Interface contacts:
Residue Y59 in protein 2 is in contact with residue Q1 in protein 1 (closest heavy-atom distance 3.9 Å).
Residue Y155 in protein 2 interacts with residue P6 in protein 1 (closest heavy-atom distance 4.7 Å).
Residue Y155 in protein 2 contacts residue P4 in protein 1 (closest heavy-atom distance 3.4 Å).
Residue W147 in protein 2 interacts with residue D8 in protein 1 (closest heavy-atom distance 2.6 Å).
Residue T80 in protein 2 contacts residue L9 in protein 1 (closest heavy-atom distance 4.1 Å).
Residue W73 in protein 2 interacts with residue F7 in protein 1 (closest heavy-atom distance 2.4 Å).
Residue I63 in protein 2 contacts residue Q1 in protein 1 (closest heavy-atom distance 3.3 Å).
Residue V66 in protein 2 is in contact with residue S3 in protein 1 (closest heavy-atom distance 4.6 Å).
Residue K146 in protein 2 contacts residue D8 in protein 1 (closest heavy-atom distance 4.1 Å).
Residue W73 in protein 2 contacts residue D8 in protein 1 (closest heavy-atom distance 3.8 Å).
Residue Y7 in protein 2 is in contact with residue Q1 in protein 1 (closest heavy-atom distance 4.7 Å).
Residue Y156 in protein 2 interacts with residue P6 in protein 1 (closest heavy-atom distance 3.3 Å).
Residue Y156 in protein 2 interacts with residue S3 in protein 1 (closest heavy-atom distance 4.5 Å).
Residue Y7 in protein 2 contacts residue L2 in protein 1 (closest heavy-atom distance 3.6 Å).
Residue E163 in protein 2 is in contact with residue Q1 in protein 1 (closest heavy-atom distance 3.0 Å).
Residue W73 in protein 2 interacts with residue L9 in protein 1 (closest heavy-atom distance 3.8 Å).
Residue R97 in protein 2 is in contact with residue P4 in protein 1 (closest heavy-atom distance 4.2 Å).
Residue Y45 in protein 2 is in contact with residue L2 in protein 1 (closest heavy-atom distance 3.8 Å).
Residue Y99 in protein 2 interacts with residue L2 in protein 1 (closest heavy-atom distance 3.5 Å).
Residue Y159 in protein 2 contacts residue S3 in protein 1 (closest heavy-atom distance 3.6 Å).
Residue Y155 in protein 2 is in contact with residue F7 in protein 1 (closest heavy-atom distance 3.4 Å).
Residue F116 in protein 2 is in contact with residue L9 in protein 1 (closest heavy-atom distance 4.5 Å).
Residue Y84 in protein 2 contacts residue L9 in protein 1 (closest heavy-atom distance 3.0 Å).
Residue Y99 in protein 2 contacts residue S3 in protein 1 (closest heavy-atom distance 3.1 Å).
Residue R97 in protein 2 interacts with residue P6 in protein 1 (closest heavy-atom distance 4.1 Å).
Residue N77 in protein 2 contacts residue L9 in protein 1 (closest heavy-atom distance 2.9 Å).
Residue G151 in protein 2 interacts with residue F7 in protein 1 (closest heavy-atom distance 4.4 Å).
Residue A150 in protein 2 interacts with residue F7 in protein 1 (closest heavy-atom distance 3.7 Å).
Residue N77 in protein 2 is in contact with residue F7 in protein 1 (closest heavy-atom distance 4.9 Å).
Residue T143 in protein 2 contacts residue D8 in protein 1 (closest heavy-atom distance 4.5 Å).
Residue Q70 in protein 2 contacts residue F5 in protein 1 (closest heavy-atom distance 3.8 Å).
Residue W147 in protein 2 is in contact with residue L9 in protein 1 (closest heavy-atom distance 3.8 Å).
Residue V66 in protein 2 is in contact with residue L2 in protein 1 (closest heavy-atom distance 3.8 Å).
Residue E114 in protein 2 contacts residue S3 in protein 1 (closest heavy-atom distance 4.5 Å).
Residue Y155 in protein 2 interacts with residue F5 in protein 1 (closest heavy-atom distance 2.6 Å).
Residue E163 in protein 2 contacts residue L2 in protein 1 (closest heavy-atom distance 4.0 Å).
Residue W147 in protein 2 contacts residue F7 in protein 1 (closest heavy-atom distance 3.5 Å).
Residue W73 in protein 2 is in contact with residue F5 in protein 1 (closest heavy-atom distance 3.9 Å).
Residue Y159 in protein 2 interacts with residue L2 in protein 1 (closest heavy-atom distance 3.3 Å).
Residue Q70 in protein 2 is in contact with residue P6 in protein 1 (closest heavy-atom distance 3.6 Å).
Residue Y156 in protein 2 contacts residue F7 in protein 1 (closest heavy-atom distance 3.2 Å).
Residue Y123 in protein 2 interacts with residue L9 in protein 1 (closest heavy-atom distance 4.1 Å).
Residue K146 in protein 2 is in contact with residue L9 in protein 1 (closest heavy-atom distance 3.1 Å).
Residue I63 in protein 2 interacts with residue L2 in protein 1 (closest heavy-atom distance 3.6 Å).
Residue F116 in protein 2 interacts with residue P6 in protein 1 (closest heavy-atom distance 4.9 Å).
Residue T143 in protein 2 interacts with residue L9 in protein 1 (closest heavy-atom distance 3.1 Å).
Residue A152 in protein 2 contacts residue F7 in protein 1 (closest heavy-atom distance 3.7 Å).
Residue N77 in protein 2 is in contact with residue D8 in protein 1 (closest heavy-atom distance 3.8 Å).
Residue Y159 in protein 2 is in contact with residue Q1 in protein 1 (closest heavy-atom distance 3.2 Å).
Residue W167 in protein 2 contacts residue Q1 in protein 1 (closest heavy-atom distance 3.1 Å).
Residue Y171 in protein 2 interacts with residue Q1 in protein 1 (closest heavy-atom distance 3.6 Å).
Residue R97 in protein 2 is in contact with residue S3 in protein 1 (closest heavy-atom distance 2.8 Å).
Residue G69 in protein 2 contacts residue F5 in protein 1 (closest heavy-atom distance 3.8 Å).
Residue L81 in protein 2 is in contact with residue L9 in protein 1 (closest heavy-atom distance 3.8 Å).
Residue L95 in protein 2 interacts with residue L9 in protein 1 (closest heavy-atom distance 3.8 Å).
Residue R62 in protein 2 is in contact with residue Q1 in protein 1 (closest heavy-atom distance 2.8 Å).
Residue W73 in protein 2 interacts with residue P6 in protein 1 (closest heavy-atom distance 3.2 Å).
Residue Y159 in protein 2 interacts with residue P4 in protein 1 (closest heavy-atom distance 3.6 Å).

Sequence of protein 1:
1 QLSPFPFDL

Sequence of protein 2:
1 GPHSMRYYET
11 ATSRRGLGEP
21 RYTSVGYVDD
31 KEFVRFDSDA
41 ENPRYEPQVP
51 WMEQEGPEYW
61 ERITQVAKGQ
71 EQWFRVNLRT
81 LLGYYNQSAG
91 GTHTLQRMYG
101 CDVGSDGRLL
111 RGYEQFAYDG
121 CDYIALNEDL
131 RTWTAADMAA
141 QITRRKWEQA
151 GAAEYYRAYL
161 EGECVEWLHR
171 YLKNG

This data describes a binding interaction between two proteins.